Sequence of the first protein:
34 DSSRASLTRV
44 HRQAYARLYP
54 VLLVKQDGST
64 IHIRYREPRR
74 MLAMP

Contacts between the two chains:
Residue E78 in the second protein is in contact with residue Y48 in the first protein (closest heavy-atom distance 2.9 Å).
Residue L74 in the second protein is in contact with residue R42 in the first protein (closest heavy-atom distance 4.0 Å).
Residue F131 in the second protein interacts with residue V57 in the first protein (closest heavy-atom distance 3.9 Å).
Residue K61 in the second protein is in contact with residue S35 in the first protein (closest heavy-atom distance 3.6 Å).
Residue E88 in the second protein interacts with residue R50 in the first protein (closest heavy-atom distance 4.1 Å).
Residue D86 in the second protein interacts with residue R69 in the first protein (closest heavy-atom distance 4.1 Å).
Residue K61 in the second protein is in contact with residue D34 in the first protein (closest heavy-atom distance 3.7 Å).
Residue L133 in the second protein interacts with residue L55 in the first protein (closest heavy-atom distance 4.5 Å).
Residue Q67 in the second protein interacts with residue S36 in the first protein (closest heavy-atom distance 3.3 Å).
Residue S60 in the second protein contacts residue S35 in the first protein (closest heavy-atom distance 4.4 Å).
Residue S85 in the second protein is in contact with residue Y52 in the first protein (closest heavy-atom distance 3.8 Å).
Residue L83 in the second protein contacts residue R50 in the first protein (closest heavy-atom distance 4.6 Å).
Residue S85 in the second protein interacts with residue E70 in the first protein (closest heavy-atom distance 4.2 Å).
Residue F128 in the second protein interacts with residue M74 in the first protein (closest heavy-atom distance 4.2 Å).
Residue L63 in the second protein is in contact with residue S39 in the first protein (closest heavy-atom distance 4.8 Å).
Residue F131 in the second protein interacts with residue A76 in the first protein (closest heavy-atom distance 4.6 Å).
Residue S82 in the second protein interacts with residue Y48 in the first protein (closest heavy-atom distance 3.6 Å).
Residue A71 in the second protein interacts with residue L40 in the first protein (closest heavy-atom distance 3.4 Å).
Residue E78 in the second protein interacts with residue V43 in the first protein (closest heavy-atom distance 3.5 Å).
Residue F128 in the second protein contacts residue R73 in the first protein (closest heavy-atom distance 4.1 Å).
Residue W124 in the second protein interacts with residue P71 in the first protein (closest heavy-atom distance 3.1 Å).
Residue L83 in the second protein contacts residue A47 in the first protein (closest heavy-atom distance 4.8 Å).
Residue L63 in the second protein contacts residue S36 in the first protein (closest heavy-atom distance 3.5 Å).
Residue E78 in the second protein is in contact with residue R67 in the first protein (closest heavy-atom distance 4.0 Å).
Residue R81 in the second protein contacts residue Y48 in the first protein (closest heavy-atom distance 3.5 Å).
Residue F131 in the second protein contacts residue M74 in the first protein (closest heavy-atom distance 3.4 Å).
Residue Y84 in the second protein contacts residue R69 in the first protein (closest heavy-atom distance 3.7 Å).
Residue L74 in the second protein is in contact with residue L40 in the first protein (closest heavy-atom distance 3.4 Å).
Residue L63 in the second protein interacts with residue L40 in the first protein (closest heavy-atom distance 4.6 Å).
Residue I79 in the second protein is in contact with residue R50 in the first protein (closest heavy-atom distance 3.6 Å).
Residue F128 in the second protein contacts residue L55 in the first protein (closest heavy-atom distance 3.6 Å).
Residue M70 in the second protein contacts residue L40 in the first protein (closest heavy-atom distance 4.3 Å).
Residue L83 in the second protein contacts residue Y48 in the first protein (closest heavy-atom distance 2.6 Å).
Residue E78 in the second protein is in contact with residue L51 in the first protein (closest heavy-atom distance 3.2 Å).
Residue E88 in the second protein is in contact with residue Y52 in the first protein (closest heavy-atom distance 3.5 Å).
Residue W124 in the second protein contacts residue R72 in the first protein (closest heavy-atom distance 3.6 Å).
Residue H87 in the second protein is in contact with residue E70 in the first protein (closest heavy-atom distance 3.9 Å).
Residue Y84 in the second protein is in contact with residue A49 in the first protein (closest heavy-atom distance 3.5 Å).
Residue D86 in the second protein contacts residue E70 in the first protein (closest heavy-atom distance 3.2 Å).
Residue S85 in the second protein interacts with residue R50 in the first protein (closest heavy-atom distance 3.6 Å).
Residue H87 in the second protein is in contact with residue P71 in the first protein (closest heavy-atom distance 3.5 Å).
Residue Q67 in the second protein contacts residue L40 in the first protein (closest heavy-atom distance 4.1 Å).
Residue S82 in the second protein contacts residue R50 in the first protein (closest heavy-atom distance 3.6 Å).
Residue W124 in the second protein contacts residue R73 in the first protein (closest heavy-atom distance 4.4 Å).
Residue R81 in the second protein contacts residue R42 in the first protein (closest heavy-atom distance 4.2 Å).
Residue K127 in the second protein interacts with residue M74 in the first protein (closest heavy-atom distance 4.7 Å).
Residue R81 in the second protein contacts residue Q46 in the first protein (closest heavy-atom distance 4.7 Å).
Residue E125 in the second protein contacts residue R73 in the first protein (closest heavy-atom distance 4.2 Å).
Residue I77 in the second protein interacts with residue Y48 in the first protein (closest heavy-atom distance 4.7 Å).
Residue Y84 in the second protein interacts with residue Y48 in the first protein (closest heavy-atom distance 4.8 Å).
Residue L83 in the second protein contacts residue A49 in the first protein (closest heavy-atom distance 3.6 Å).
Residue L74 in the second protein is in contact with residue T41 in the first protein (closest heavy-atom distance 3.9 Å).
Residue I77 in the second protein interacts with residue R42 in the first protein (closest heavy-atom distance 3.7 Å).
Residue S82 in the second protein contacts residue A49 in the first protein (closest heavy-atom distance 3.4 Å).
Residue L133 in the second protein interacts with residue T63 in the first protein (closest heavy-atom distance 3.4 Å).
Residue Q75 in the second protein is in contact with residue R67 in the first protein (closest heavy-atom distance 4.1 Å).
Residue Y84 in the second protein is in contact with residue R50 in the first protein (closest heavy-atom distance 3.0 Å).
Residue L279 in the second protein contacts residue D34 in the first protein (closest heavy-atom distance 3.2 Å).
Residue I79 in the second protein interacts with residue Y48 in the first protein (closest heavy-atom distance 4.9 Å).
Residue W124 in the second protein contacts residue E70 in the first protein (closest heavy-atom distance 4.9 Å).

Sequence of the second protein:
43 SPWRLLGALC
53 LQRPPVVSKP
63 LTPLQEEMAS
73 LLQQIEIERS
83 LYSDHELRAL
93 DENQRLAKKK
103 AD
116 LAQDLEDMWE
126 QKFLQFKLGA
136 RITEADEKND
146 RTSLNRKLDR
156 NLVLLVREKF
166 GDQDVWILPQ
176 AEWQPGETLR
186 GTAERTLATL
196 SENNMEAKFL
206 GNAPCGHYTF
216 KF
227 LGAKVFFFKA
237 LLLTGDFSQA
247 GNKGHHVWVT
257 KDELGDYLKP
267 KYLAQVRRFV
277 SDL

The following describes two proteins that form a bound complex.